Sequence of protein 1:
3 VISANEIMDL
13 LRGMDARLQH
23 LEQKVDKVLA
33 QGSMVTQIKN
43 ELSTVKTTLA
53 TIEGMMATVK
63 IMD

Sequence of protein 2:
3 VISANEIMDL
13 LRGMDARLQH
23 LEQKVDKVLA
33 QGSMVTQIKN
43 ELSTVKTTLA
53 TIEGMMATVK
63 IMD

Interface contacts:
Residue V30 in protein 2 is in contact with residue V37 in protein 1 (closest heavy-atom distance 4.0 Å).
Residue E43 in protein 2 interacts with residue L23 in protein 1 (closest heavy-atom distance 3.4 Å).
Residue K26 in protein 2 contacts residue E43 in protein 1 (closest heavy-atom distance 3.3 Å).
Residue T50 in protein 2 contacts residue M16 in protein 1 (closest heavy-atom distance 3.6 Å).
Residue L12 in protein 2 interacts with residue I54 in protein 1 (closest heavy-atom distance 3.5 Å).
Residue V47 in protein 2 contacts residue L20 in protein 1 (closest heavy-atom distance 4.2 Å).
Residue V30 in protein 2 contacts residue Q33 in protein 1 (closest heavy-atom distance 3.8 Å).
Residue Q39 in protein 2 contacts residue K26 in protein 1 (closest heavy-atom distance 3.3 Å).
Residue L44 in protein 2 interacts with residue L20 in protein 1 (closest heavy-atom distance 4.4 Å).
Residue M16 in protein 2 interacts with residue T50 in protein 1 (closest heavy-atom distance 3.6 Å).
Residue Q33 in protein 2 is in contact with residue K29 in protein 1 (closest heavy-atom distance 3.6 Å).
Residue L20 in protein 2 interacts with residue L44 in protein 1 (closest heavy-atom distance 4.4 Å).
Residue M36 in protein 2 interacts with residue K26 in protein 1 (closest heavy-atom distance 3.0 Å).
Residue H22 in protein 2 contacts residue E43 in protein 1 (closest heavy-atom distance 4.5 Å).
Residue I54 in protein 2 interacts with residue L12 in protein 1 (closest heavy-atom distance 3.5 Å).
Residue L51 in protein 2 interacts with residue M16 in protein 1 (closest heavy-atom distance 4.3 Å).
Residue I40 in protein 2 interacts with residue V30 in protein 1 (closest heavy-atom distance 4.0 Å).
Residue K26 in protein 2 contacts residue Q39 in protein 1 (closest heavy-atom distance 3.3 Å).
Residue M36 in protein 2 interacts with residue V30 in protein 1 (closest heavy-atom distance 4.1 Å).
Residue M58 in protein 2 is in contact with residue I4 in protein 1 (closest heavy-atom distance 4.5 Å).
Residue V47 in protein 2 interacts with residue L23 in protein 1 (closest heavy-atom distance 4.2 Å).
Residue L13 in protein 2 contacts residue L51 in protein 1 (closest heavy-atom distance 3.9 Å).
Residue L23 in protein 2 interacts with residue I40 in protein 1 (closest heavy-atom distance 3.2 Å).
Residue L23 in protein 2 interacts with residue E43 in protein 1 (closest heavy-atom distance 3.4 Å).
Residue V37 in protein 2 contacts residue V30 in protein 1 (closest heavy-atom distance 4.0 Å).
Residue V27 in protein 2 is in contact with residue I40 in protein 1 (closest heavy-atom distance 3.7 Å).
Residue M16 in protein 2 contacts residue T46 in protein 1 (closest heavy-atom distance 4.8 Å).
Residue Q33 in protein 2 contacts residue V30 in protein 1 (closest heavy-atom distance 3.8 Å).
Residue L23 in protein 2 interacts with residue Q39 in protein 1 (closest heavy-atom distance 4.4 Å).
Residue I40 in protein 2 contacts residue L23 in protein 1 (closest heavy-atom distance 3.2 Å).
Residue R19 in protein 2 interacts with residue T46 in protein 1 (closest heavy-atom distance 3.9 Å).
Residue L23 in protein 2 interacts with residue V47 in protein 1 (closest heavy-atom distance 4.2 Å).
Residue M16 in protein 2 interacts with residue V47 in protein 1 (closest heavy-atom distance 3.9 Å).
Residue M16 in protein 2 contacts residue L51 in protein 1 (closest heavy-atom distance 4.3 Å).
Residue V30 in protein 2 interacts with residue M36 in protein 1 (closest heavy-atom distance 4.1 Å).
Residue M36 in protein 2 contacts residue K29 in protein 1 (closest heavy-atom distance 3.5 Å).
Residue V30 in protein 2 interacts with residue I40 in protein 1 (closest heavy-atom distance 4.0 Å).
Residue L44 in protein 2 interacts with residue L23 in protein 1 (closest heavy-atom distance 3.6 Å).
Residue V47 in protein 2 is in contact with residue M16 in protein 1 (closest heavy-atom distance 3.9 Å).
Residue I40 in protein 2 contacts residue K26 in protein 1 (closest heavy-atom distance 3.6 Å).
Residue E43 in protein 2 is in contact with residue K26 in protein 1 (closest heavy-atom distance 3.3 Å).
Residue L20 in protein 2 contacts residue V47 in protein 1 (closest heavy-atom distance 4.2 Å).
Residue T46 in protein 2 is in contact with residue R19 in protein 1 (closest heavy-atom distance 3.9 Å).
Residue K26 in protein 2 is in contact with residue I40 in protein 1 (closest heavy-atom distance 3.6 Å).
Residue I9 in protein 2 is in contact with residue M58 in protein 1 (closest heavy-atom distance 4.0 Å).
Residue R19 in protein 2 interacts with residue V47 in protein 1 (closest heavy-atom distance 3.8 Å).
Residue M57 in protein 2 is in contact with residue I4 in protein 1 (closest heavy-atom distance 3.5 Å).
Residue Q33 in protein 2 is in contact with residue Q33 in protein 1 (closest heavy-atom distance 3.8 Å).
Residue E43 in protein 2 is in contact with residue H22 in protein 1 (closest heavy-atom distance 4.5 Å).
Residue I4 in protein 2 is in contact with residue M58 in protein 1 (closest heavy-atom distance 4.5 Å).
Residue M58 in protein 2 contacts residue I9 in protein 1 (closest heavy-atom distance 4.0 Å).
Residue I4 in protein 2 interacts with residue M57 in protein 1 (closest heavy-atom distance 3.5 Å).
Residue K29 in protein 2 is in contact with residue Q33 in protein 1 (closest heavy-atom distance 3.6 Å).
Residue Q39 in protein 2 contacts residue L23 in protein 1 (closest heavy-atom distance 4.4 Å).
Residue V47 in protein 2 contacts residue R19 in protein 1 (closest heavy-atom distance 3.8 Å).
Residue L51 in protein 2 is in contact with residue L13 in protein 1 (closest heavy-atom distance 3.9 Å).
Residue K26 in protein 2 interacts with residue M36 in protein 1 (closest heavy-atom distance 3.0 Å).
Residue L23 in protein 2 interacts with residue L44 in protein 1 (closest heavy-atom distance 3.6 Å).
Residue I40 in protein 2 interacts with residue V27 in protein 1 (closest heavy-atom distance 3.7 Å).
Residue K29 in protein 2 is in contact with residue M36 in protein 1 (closest heavy-atom distance 3.5 Å).

This data describes a binding interaction between two proteins.